Residue-level contacts at the interface:
Residue R199 in the second protein is in contact with residue A173 in the first protein (closest heavy-atom distance 4.4 Å).
Residue E200 in the second protein interacts with residue K172 in the first protein (closest heavy-atom distance 3.5 Å).
Residue I197 in the second protein contacts residue L168 in the first protein (closest heavy-atom distance 3.8 Å).
Residue R154 in the second protein contacts residue G153 in the first protein (closest heavy-atom distance 2.6 Å).
Residue A208 in the second protein interacts with residue L32 in the first protein (closest heavy-atom distance 3.8 Å).
Residue E223 in the second protein is in contact with residue L162 in the first protein (closest heavy-atom distance 3.1 Å).
Residue V201 in the second protein interacts with residue L168 in the first protein (closest heavy-atom distance 3.8 Å).
Residue L216 in the second protein is in contact with residue R36 in the first protein (closest heavy-atom distance 3.5 Å).
Residue A208 in the second protein is in contact with residue K28 in the first protein (closest heavy-atom distance 4.2 Å).
Residue A219 in the second protein is in contact with residue W163 in the first protein (closest heavy-atom distance 4.0 Å).
Residue R154 in the second protein interacts with residue A154 in the first protein (closest heavy-atom distance 4.0 Å).
Residue L216 in the second protein is in contact with residue A165 in the first protein (closest heavy-atom distance 3.8 Å).
Residue I197 in the second protein interacts with residue A165 in the first protein (closest heavy-atom distance 4.2 Å).
Residue K204 in the second protein contacts residue K172 in the first protein (closest heavy-atom distance 3.3 Å).
Residue Q211 in the second protein contacts residue Y25 in the first protein (closest heavy-atom distance 2.9 Å).
Residue K220 in the second protein contacts residue W163 in the first protein (closest heavy-atom distance 3.6 Å).
Residue Y205 in the second protein contacts residue K28 in the first protein (closest heavy-atom distance 3.7 Å).
Residue F158 in the second protein contacts residue G153 in the first protein (closest heavy-atom distance 4.5 Å).
Residue K204 in the second protein interacts with residue A173 in the first protein (closest heavy-atom distance 4.3 Å).
Residue A219 in the second protein is in contact with residue L162 in the first protein (closest heavy-atom distance 4.5 Å).
Residue L216 in the second protein contacts residue Y167 in the first protein (closest heavy-atom distance 4.0 Å).
Residue A219 in the second protein contacts residue R36 in the first protein (closest heavy-atom distance 3.5 Å).
Residue H188 in the second protein is in contact with residue G153 in the first protein (closest heavy-atom distance 4.1 Å).
Residue H212 in the second protein contacts residue R36 in the first protein (closest heavy-atom distance 4.2 Å).
Residue K204 in the second protein is in contact with residue I171 in the first protein (closest heavy-atom distance 3.8 Å).
Residue Y205 in the second protein is in contact with residue K35 in the first protein (closest heavy-atom distance 3.6 Å).
Residue A203 in the second protein is in contact with residue G21 in the first protein (closest heavy-atom distance 4.2 Å).
Residue L192 in the second protein interacts with residue W166 in the first protein (closest heavy-atom distance 3.6 Å).
Residue K204 in the second protein interacts with residue G21 in the first protein (closest heavy-atom distance 4.4 Å).
Residue F158 in the second protein interacts with residue Y152 in the first protein (closest heavy-atom distance 3.4 Å).
Residue E200 in the second protein contacts residue I171 in the first protein (closest heavy-atom distance 3.3 Å).
Residue V201 in the second protein is in contact with residue I171 in the first protein (closest heavy-atom distance 4.1 Å).
Residue H212 in the second protein is in contact with residue L168 in the first protein (closest heavy-atom distance 3.7 Å).
Residue G206 in the second protein contacts residue S22 in the first protein (closest heavy-atom distance 3.4 Å).
Residue V207 in the second protein interacts with residue Y25 in the first protein (closest heavy-atom distance 3.7 Å).
Residue E200 in the second protein is in contact with residue A173 in the first protein (closest heavy-atom distance 2.7 Å).
Residue Y205 in the second protein interacts with residue L32 in the first protein (closest heavy-atom distance 3.6 Å).
Residue E223 in the second protein interacts with residue S161 in the first protein (closest heavy-atom distance 2.8 Å).
Residue V201 in the second protein contacts residue L32 in the first protein (closest heavy-atom distance 4.7 Å).
Residue K204 in the second protein contacts residue D20 in the first protein (closest heavy-atom distance 3.0 Å).
Residue L216 in the second protein is in contact with residue W163 in the first protein (closest heavy-atom distance 3.7 Å).
Residue A203 in the second protein contacts residue D20 in the first protein (closest heavy-atom distance 3.3 Å).
Residue K204 in the second protein interacts with residue K28 in the first protein (closest heavy-atom distance 4.1 Å).
Residue G209 in the second protein is in contact with residue L32 in the first protein (closest heavy-atom distance 4.1 Å).
Residue H212 in the second protein is in contact with residue L32 in the first protein (closest heavy-atom distance 3.4 Å).
Residue R154 in the second protein is in contact with residue Y152 in the first protein (closest heavy-atom distance 4.5 Å).
Residue L192 in the second protein contacts residue E159 in the first protein (closest heavy-atom distance 4.1 Å).
Residue A203 in the second protein contacts residue A173 in the first protein (closest heavy-atom distance 3.9 Å).
Residue A208 in the second protein contacts residue Y25 in the first protein (closest heavy-atom distance 3.7 Å).
Residue V207 in the second protein interacts with residue S22 in the first protein (closest heavy-atom distance 3.8 Å).
Residue Y205 in the second protein is in contact with residue I171 in the first protein (closest heavy-atom distance 3.7 Å).
Residue H188 in the second protein contacts residue A154 in the first protein (closest heavy-atom distance 3.8 Å).
Residue L216 in the second protein contacts residue S164 in the first protein (closest heavy-atom distance 4.4 Å).
Residue A208 in the second protein interacts with residue S29 in the first protein (closest heavy-atom distance 3.9 Å).
Residue H212 in the second protein interacts with residue Y167 in the first protein (closest heavy-atom distance 3.0 Å).
Residue E223 in the second protein is in contact with residue W163 in the first protein (closest heavy-atom distance 3.2 Å).
Residue M194 in the second protein contacts residue W163 in the first protein (closest heavy-atom distance 4.7 Å).
Residue M194 in the second protein interacts with residue A165 in the first protein (closest heavy-atom distance 3.8 Å).
Residue E200 in the second protein contacts residue G174 in the first protein (closest heavy-atom distance 4.4 Å).
Residue L192 in the second protein interacts with residue A165 in the first protein (closest heavy-atom distance 3.7 Å).

The following describes two proteins that form a bound complex.

Sequence of the first protein:
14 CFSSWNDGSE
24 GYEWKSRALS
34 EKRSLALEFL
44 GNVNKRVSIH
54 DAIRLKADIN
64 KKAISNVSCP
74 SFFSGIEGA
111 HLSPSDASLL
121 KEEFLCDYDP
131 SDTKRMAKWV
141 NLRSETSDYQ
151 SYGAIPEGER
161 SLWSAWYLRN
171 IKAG

Sequence of the second protein:
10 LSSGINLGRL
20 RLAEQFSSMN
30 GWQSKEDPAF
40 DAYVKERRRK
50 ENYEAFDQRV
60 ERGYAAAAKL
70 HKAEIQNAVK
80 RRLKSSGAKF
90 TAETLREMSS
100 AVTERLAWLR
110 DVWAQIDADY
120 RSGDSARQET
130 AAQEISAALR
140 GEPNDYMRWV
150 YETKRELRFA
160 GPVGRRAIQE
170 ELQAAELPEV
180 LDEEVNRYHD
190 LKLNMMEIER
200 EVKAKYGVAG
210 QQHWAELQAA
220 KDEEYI